Residue-level contacts at the interface:
Residue Q155 in chain B contacts residue I4 in chain A (closest heavy-atom distance 4.7 Å).
Residue Y99 in chain B contacts residue R2 in chain A (closest heavy-atom distance 3.4 Å).
Residue Y99 in chain B interacts with residue W3 in chain A (closest heavy-atom distance 2.8 Å).
Residue V152 in chain B is in contact with residue L8 in chain A (closest heavy-atom distance 4.5 Å).
Residue T143 in chain B interacts with residue K10 in chain A (closest heavy-atom distance 4.5 Å).
Residue Y7 in chain B interacts with residue R2 in chain A (closest heavy-atom distance 3.6 Å).
Residue R62 in chain B interacts with residue I4 in chain A (closest heavy-atom distance 4.2 Å).
Residue L81 in chain B contacts residue I11 in chain A (closest heavy-atom distance 4.0 Å).
Residue W147 in chain B is in contact with residue I11 in chain A (closest heavy-atom distance 4.1 Å).
Residue Y159 in chain B interacts with residue R2 in chain A (closest heavy-atom distance 3.7 Å).
Residue Q155 in chain B is in contact with residue W3 in chain A (closest heavy-atom distance 4.0 Å).
Residue R62 in chain B is in contact with residue R2 in chain A (closest heavy-atom distance 4.8 Å).
Residue G26 in chain B is in contact with residue R2 in chain A (closest heavy-atom distance 4.6 Å).
Residue L95 in chain B is in contact with residue I11 in chain A (closest heavy-atom distance 3.8 Å).
Residue E63 in chain B is in contact with residue K1 in chain A (closest heavy-atom distance 3.8 Å).
Residue T73 in chain B interacts with residue K10 in chain A (closest heavy-atom distance 4.5 Å).
Residue Y59 in chain B interacts with residue K1 in chain A (closest heavy-atom distance 4.3 Å).
Residue H114 in chain B is in contact with residue W3 in chain A (closest heavy-atom distance 3.5 Å).
Residue W167 in chain B is in contact with residue K1 in chain A (closest heavy-atom distance 3.3 Å).
Residue V152 in chain B is in contact with residue W3 in chain A (closest heavy-atom distance 4.4 Å).
Residue Y171 in chain B interacts with residue K1 in chain A (closest heavy-atom distance 2.7 Å).
Residue E45 in chain B contacts residue R2 in chain A (closest heavy-atom distance 2.9 Å).
Residue Q155 in chain B contacts residue I5 in chain A (closest heavy-atom distance 3.4 Å).
Residue H9 in chain B is in contact with residue R2 in chain A (closest heavy-atom distance 3.3 Å).
Residue M5 in chain B interacts with residue K1 in chain A (closest heavy-atom distance 3.9 Å).
Residue W147 in chain B is in contact with residue K10 in chain A (closest heavy-atom distance 2.8 Å).
Residue Q155 in chain B is in contact with residue L8 in chain A (closest heavy-atom distance 3.3 Å).
Residue T73 in chain B is in contact with residue G7 in chain A (closest heavy-atom distance 3.5 Å).
Residue Y84 in chain B contacts residue I11 in chain A (closest heavy-atom distance 2.8 Å).
Residue T24 in chain B contacts residue R2 in chain A (closest heavy-atom distance 3.0 Å).
Residue K70 in chain B interacts with residue N9 in chain A (closest heavy-atom distance 4.5 Å).
Residue E163 in chain B contacts residue K1 in chain A (closest heavy-atom distance 3.0 Å).
Residue V25 in chain B interacts with residue R2 in chain A (closest heavy-atom distance 4.4 Å).
Residue Y159 in chain B interacts with residue W3 in chain A (closest heavy-atom distance 3.6 Å).
Residue Y7 in chain B interacts with residue K1 in chain A (closest heavy-atom distance 3.0 Å).
Residue I66 in chain B interacts with residue R2 in chain A (closest heavy-atom distance 3.9 Å).
Residue E76 in chain B is in contact with residue K10 in chain A (closest heavy-atom distance 3.6 Å).
Residue D77 in chain B contacts residue K10 in chain A (closest heavy-atom distance 3.5 Å).
Residue I142 in chain B contacts residue I11 in chain A (closest heavy-atom distance 4.9 Å).
Residue I66 in chain B is in contact with residue I4 in chain A (closest heavy-atom distance 3.6 Å).
Residue K146 in chain B is in contact with residue I11 in chain A (closest heavy-atom distance 2.7 Å).
Residue Y159 in chain B contacts residue K1 in chain A (closest heavy-atom distance 2.7 Å).
Residue K146 in chain B interacts with residue K10 in chain A (closest heavy-atom distance 4.2 Å).
Residue E63 in chain B contacts residue R2 in chain A (closest heavy-atom distance 3.0 Å).
Residue T143 in chain B interacts with residue I11 in chain A (closest heavy-atom distance 2.7 Å).
Residue I66 in chain B is in contact with residue W3 in chain A (closest heavy-atom distance 3.8 Å).
Residue R62 in chain B contacts residue K1 in chain A (closest heavy-atom distance 3.3 Å).
Residue D116 in chain B contacts residue I11 in chain A (closest heavy-atom distance 4.3 Å).
Residue D77 in chain B contacts residue I11 in chain A (closest heavy-atom distance 2.7 Å).
Residue D77 in chain B interacts with residue N9 in chain A (closest heavy-atom distance 4.6 Å).
Residue T80 in chain B interacts with residue I11 in chain A (closest heavy-atom distance 3.6 Å).
Residue L156 in chain B interacts with residue W3 in chain A (closest heavy-atom distance 3.6 Å).
Residue A150 in chain B interacts with residue L8 in chain A (closest heavy-atom distance 3.9 Å).
Residue H114 in chain B contacts residue N9 in chain A (closest heavy-atom distance 4.3 Å).
Residue V34 in chain B interacts with residue R2 in chain A (closest heavy-atom distance 4.5 Å).
Residue V152 in chain B interacts with residue N9 in chain A (closest heavy-atom distance 4.3 Å).
Residue Y123 in chain B contacts residue I11 in chain A (closest heavy-atom distance 3.7 Å).
Residue C67 in chain B is in contact with residue R2 in chain A (closest heavy-atom distance 3.4 Å).
Residue W147 in chain B interacts with residue N9 in chain A (closest heavy-atom distance 3.3 Å).

Sequence of chain B:
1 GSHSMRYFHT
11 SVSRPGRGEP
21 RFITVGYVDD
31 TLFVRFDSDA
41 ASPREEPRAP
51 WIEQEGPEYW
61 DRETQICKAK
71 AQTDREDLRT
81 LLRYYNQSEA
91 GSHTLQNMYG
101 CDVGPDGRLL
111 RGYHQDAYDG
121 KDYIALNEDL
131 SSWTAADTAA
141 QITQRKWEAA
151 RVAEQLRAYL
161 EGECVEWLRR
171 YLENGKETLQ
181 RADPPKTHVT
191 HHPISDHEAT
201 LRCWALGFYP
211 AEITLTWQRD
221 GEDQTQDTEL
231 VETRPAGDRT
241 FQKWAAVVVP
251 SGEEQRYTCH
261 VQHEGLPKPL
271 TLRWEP

These two protein chains interact to form a complex.

Sequence of chain A:
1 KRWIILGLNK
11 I